Contacts between the two chains:
Residue G110 in the second protein interacts with residue V509 in the first protein (closest heavy-atom distance 4.3 Å).
Residue Q126 in the second protein interacts with residue D497 in the first protein (closest heavy-atom distance 3.7 Å).
Residue K125 in the second protein contacts residue S500 in the first protein (closest heavy-atom distance 4.8 Å).
Residue G118 in the second protein interacts with residue V502 in the first protein (closest heavy-atom distance 4.0 Å).
Residue E111 in the second protein is in contact with residue H510 in the first protein (closest heavy-atom distance 5.0 Å).
Residue Q126 in the second protein interacts with residue E499 in the first protein (closest heavy-atom distance 3.4 Å).
Residue W223 in the second protein interacts with residue V509 in the first protein (closest heavy-atom distance 3.8 Å).
Residue M96 in the second protein contacts residue V502 in the first protein (closest heavy-atom distance 3.8 Å).
Residue I120 in the second protein contacts residue R506 in the first protein (closest heavy-atom distance 4.0 Å).
Residue G110 in the second protein is in contact with residue H510 in the first protein (closest heavy-atom distance 2.9 Å).
Residue C103 in the second protein interacts with residue M501 in the first protein (closest heavy-atom distance 3.3 Å).
Residue L101 in the second protein is in contact with residue D497 in the first protein (closest heavy-atom distance 3.4 Å).
Residue I120 in the second protein contacts residue D513 in the first protein (closest heavy-atom distance 3.4 Å).
Residue Q124 in the second protein contacts residue S500 in the first protein (closest heavy-atom distance 4.5 Å).
Residue Q124 in the second protein is in contact with residue E483 in the first protein (closest heavy-atom distance 3.3 Å).
Residue C103 in the second protein is in contact with residue L498 in the first protein (closest heavy-atom distance 4.0 Å).
Residue Q115 in the second protein contacts residue V502 in the first protein (closest heavy-atom distance 3.9 Å).
Residue M96 in the second protein interacts with residue E499 in the first protein (closest heavy-atom distance 3.8 Å).
Residue P100 in the second protein is in contact with residue L498 in the first protein (closest heavy-atom distance 3.6 Å).
Residue L101 in the second protein is in contact with residue H496 in the first protein (closest heavy-atom distance 4.5 Å).
Residue N116 in the second protein is in contact with residue R506 in the first protein (closest heavy-atom distance 3.5 Å).
Residue A109 in the second protein interacts with residue F505 in the first protein (closest heavy-atom distance 4.2 Å).
Residue A119 in the second protein interacts with residue V502 in the first protein (closest heavy-atom distance 3.5 Å).
Residue Q124 in the second protein is in contact with residue K482 in the first protein (closest heavy-atom distance 3.8 Å).
Residue P104 in the second protein interacts with residue F505 in the first protein (closest heavy-atom distance 3.8 Å).
Residue C103 in the second protein contacts residue F505 in the first protein (closest heavy-atom distance 3.7 Å).
Residue L114 in the second protein interacts with residue L498 in the first protein (closest heavy-atom distance 4.9 Å).
Residue C103 in the second protein interacts with residue V502 in the first protein (closest heavy-atom distance 4.5 Å).
Residue W223 in the second protein is in contact with residue F505 in the first protein (closest heavy-atom distance 4.4 Å).
Residue Q124 in the second protein interacts with residue K503 in the first protein (closest heavy-atom distance 3.0 Å).
Residue A132 in the second protein contacts residue H496 in the first protein (closest heavy-atom distance 4.3 Å).
Residue V128 in the second protein is in contact with residue E499 in the first protein (closest heavy-atom distance 4.2 Å).
Residue Q124 in the second protein contacts residue E499 in the first protein (closest heavy-atom distance 4.3 Å).
Residue N116 in the second protein interacts with residue H510 in the first protein (closest heavy-atom distance 3.7 Å).
Residue P104 in the second protein interacts with residue M501 in the first protein (closest heavy-atom distance 3.7 Å).
Residue A119 in the second protein interacts with residue R506 in the first protein (closest heavy-atom distance 3.4 Å).
Residue P100 in the second protein contacts residue M501 in the first protein (closest heavy-atom distance 4.6 Å).
Residue L101 in the second protein is in contact with residue L498 in the first protein (closest heavy-atom distance 3.4 Å).
Residue Q124 in the second protein interacts with residue H484 in the first protein (closest heavy-atom distance 3.8 Å).
Residue Q126 in the second protein interacts with residue H496 in the first protein (closest heavy-atom distance 3.1 Å).
Residue Q124 in the second protein is in contact with residue P485 in the first protein (closest heavy-atom distance 3.4 Å).
Residue Q115 in the second protein is in contact with residue F505 in the first protein (closest heavy-atom distance 3.6 Å).
Residue A119 in the second protein interacts with residue K503 in the first protein (closest heavy-atom distance 3.9 Å).
Residue I120 in the second protein interacts with residue P485 in the first protein (closest heavy-atom distance 3.8 Å).
Residue Q115 in the second protein contacts residue R506 in the first protein (closest heavy-atom distance 4.3 Å).
Residue M96 in the second protein contacts residue L498 in the first protein (closest heavy-atom distance 3.7 Å).
Residue L101 in the second protein interacts with residue V494 in the first protein (closest heavy-atom distance 3.6 Å).
Residue H99 in the second protein interacts with residue L498 in the first protein (closest heavy-atom distance 3.4 Å).
Residue K135 in the second protein contacts residue L498 in the first protein (closest heavy-atom distance 4.5 Å).
Residue K125 in the second protein is in contact with residue E499 in the first protein (closest heavy-atom distance 3.4 Å).
Residue A119 in the second protein is in contact with residue P485 in the first protein (closest heavy-atom distance 3.3 Å).
Residue I130 in the second protein is in contact with residue H496 in the first protein (closest heavy-atom distance 5.0 Å).
Residue P123 in the second protein interacts with residue E499 in the first protein (closest heavy-atom distance 4.1 Å).
Residue K125 in the second protein is in contact with residue D497 in the first protein (closest heavy-atom distance 4.9 Å).
Residue L101 in the second protein interacts with residue M501 in the first protein (closest heavy-atom distance 3.2 Å).
Residue Q93 in the second protein contacts residue E499 in the first protein (closest heavy-atom distance 2.8 Å).
Residue D102 in the second protein interacts with residue M501 in the first protein (closest heavy-atom distance 3.7 Å).
Residue I127 in the second protein contacts residue E499 in the first protein (closest heavy-atom distance 4.7 Å).
Residue R221 in the second protein interacts with residue F505 in the first protein (closest heavy-atom distance 3.5 Å).

Sequence of the second protein:
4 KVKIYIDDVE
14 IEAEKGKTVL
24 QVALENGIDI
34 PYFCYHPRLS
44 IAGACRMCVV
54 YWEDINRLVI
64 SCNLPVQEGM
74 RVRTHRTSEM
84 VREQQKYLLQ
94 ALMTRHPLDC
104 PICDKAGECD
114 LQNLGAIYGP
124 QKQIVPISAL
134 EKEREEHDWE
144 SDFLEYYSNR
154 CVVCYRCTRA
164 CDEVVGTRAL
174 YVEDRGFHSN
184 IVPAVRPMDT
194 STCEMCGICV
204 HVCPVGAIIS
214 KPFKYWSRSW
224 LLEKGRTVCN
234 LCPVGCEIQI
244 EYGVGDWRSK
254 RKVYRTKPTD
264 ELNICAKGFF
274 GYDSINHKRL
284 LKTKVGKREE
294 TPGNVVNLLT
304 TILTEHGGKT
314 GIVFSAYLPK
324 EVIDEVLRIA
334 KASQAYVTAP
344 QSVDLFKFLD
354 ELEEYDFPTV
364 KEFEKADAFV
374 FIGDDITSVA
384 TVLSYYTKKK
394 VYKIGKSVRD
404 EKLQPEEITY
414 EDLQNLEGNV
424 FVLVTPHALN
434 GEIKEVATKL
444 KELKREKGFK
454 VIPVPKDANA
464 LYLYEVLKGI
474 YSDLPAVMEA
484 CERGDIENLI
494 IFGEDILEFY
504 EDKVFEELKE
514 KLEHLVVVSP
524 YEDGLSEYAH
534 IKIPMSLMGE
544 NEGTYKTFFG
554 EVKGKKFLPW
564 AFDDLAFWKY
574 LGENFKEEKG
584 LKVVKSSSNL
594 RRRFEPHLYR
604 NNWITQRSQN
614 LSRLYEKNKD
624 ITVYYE

This data describes a binding interaction between two proteins.

Sequence of the first protein:
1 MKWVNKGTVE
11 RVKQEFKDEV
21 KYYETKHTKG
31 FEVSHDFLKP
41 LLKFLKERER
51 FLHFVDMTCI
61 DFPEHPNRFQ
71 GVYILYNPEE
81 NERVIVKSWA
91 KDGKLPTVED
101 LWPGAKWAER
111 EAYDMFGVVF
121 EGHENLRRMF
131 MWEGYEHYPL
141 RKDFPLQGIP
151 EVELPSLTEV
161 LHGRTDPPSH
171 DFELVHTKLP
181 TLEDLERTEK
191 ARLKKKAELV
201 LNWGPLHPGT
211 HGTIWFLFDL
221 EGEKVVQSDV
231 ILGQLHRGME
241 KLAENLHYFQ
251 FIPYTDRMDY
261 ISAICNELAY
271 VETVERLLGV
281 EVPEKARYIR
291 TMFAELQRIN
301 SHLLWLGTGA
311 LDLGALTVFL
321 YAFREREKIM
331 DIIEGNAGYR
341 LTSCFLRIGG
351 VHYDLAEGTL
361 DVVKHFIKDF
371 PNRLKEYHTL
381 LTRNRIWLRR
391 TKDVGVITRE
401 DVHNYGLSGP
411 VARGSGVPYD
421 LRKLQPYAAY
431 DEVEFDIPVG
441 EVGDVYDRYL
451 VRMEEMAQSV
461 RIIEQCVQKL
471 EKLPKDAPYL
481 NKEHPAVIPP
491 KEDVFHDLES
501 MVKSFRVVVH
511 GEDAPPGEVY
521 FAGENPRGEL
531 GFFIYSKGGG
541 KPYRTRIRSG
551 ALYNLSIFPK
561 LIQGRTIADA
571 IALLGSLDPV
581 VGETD